These two protein chains interact to form a complex.

Contacts between the two chains:
Residue P176 in the second protein contacts residue P107 in the first protein (closest heavy-atom distance 3.4 Å).
Residue C55 in the second protein interacts with residue W99 in the first protein (closest heavy-atom distance 3.6 Å).
Residue K96 in the second protein contacts residue Y56 in the first protein (closest heavy-atom distance 3.6 Å).
Residue F17 in the second protein is in contact with residue I75 in the first protein (closest heavy-atom distance 3.2 Å).
Residue L180 in the second protein interacts with residue R105 in the first protein (closest heavy-atom distance 3.3 Å).
Residue A511 in the second protein contacts residue L58 in the first protein (closest heavy-atom distance 3.5 Å).
Residue Q59 in the second protein contacts residue W99 in the first protein (closest heavy-atom distance 3.6 Å).
Residue D231 in the second protein contacts residue R104 in the first protein (closest heavy-atom distance 3.0 Å).
Residue I514 in the second protein contacts residue K61 in the first protein (closest heavy-atom distance 3.6 Å).
Residue R466 in the second protein contacts residue S88 in the first protein (closest heavy-atom distance 3.2 Å).
Residue N113 in the second protein interacts with residue Y73 in the first protein (closest heavy-atom distance 3.3 Å).
Residue N507 in the second protein contacts residue L58 in the first protein (closest heavy-atom distance 3.4 Å).
Residue R450 in the second protein is in contact with residue R65 in the first protein (closest heavy-atom distance 3.1 Å).
Residue Y75 in the second protein is in contact with residue M110 in the first protein (closest heavy-atom distance 3.3 Å).
Residue G18 in the second protein interacts with residue F74 in the first protein (closest heavy-atom distance 3.5 Å).
Residue F358 in the second protein contacts residue Y43 in the first protein (closest heavy-atom distance 3.4 Å).
Residue R466 in the second protein is in contact with residue M92 in the first protein (closest heavy-atom distance 3.4 Å).
Residue P89 in the second protein is in contact with residue K61 in the first protein (closest heavy-atom distance 3.7 Å).
Residue L112 in the second protein interacts with residue T67 in the first protein (closest heavy-atom distance 3.7 Å).
Residue L54 in the second protein is in contact with residue M110 in the first protein (closest heavy-atom distance 3.7 Å).
Residue P176 in the second protein contacts residue R108 in the first protein (closest heavy-atom distance 2.7 Å).
Residue L112 in the second protein contacts residue L64 in the first protein (closest heavy-atom distance 3.7 Å).
Residue L112 in the second protein is in contact with residue M71 in the first protein (closest heavy-atom distance 3.4 Å).
Residue P178 in the second protein contacts residue R104 in the first protein (closest heavy-atom distance 3.3 Å).
Residue K51 in the second protein interacts with residue E109 in the first protein (closest heavy-atom distance 3.6 Å).
Residue D510 in the second protein contacts residue R65 in the first protein (closest heavy-atom distance 3.1 Å).
Residue K51 in the second protein interacts with residue M110 in the first protein (closest heavy-atom distance 3.5 Å).
Residue E513 in the second protein interacts with residue K61 in the first protein (closest heavy-atom distance 3.4 Å).
Residue K115 in the second protein contacts residue R105 in the first protein (closest heavy-atom distance 3.4 Å).
Residue P161 in the second protein interacts with residue R105 in the first protein (closest heavy-atom distance 2.9 Å).
Residue R357 in the second protein contacts residue Y43 in the first protein (closest heavy-atom distance 3.6 Å).
Residue N507 in the second protein interacts with residue Q62 in the first protein (closest heavy-atom distance 2.4 Å).
Residue E104 in the second protein contacts residue Y56 in the first protein (closest heavy-atom distance 2.4 Å).
Residue Y234 in the second protein interacts with residue R105 in the first protein (closest heavy-atom distance 3.6 Å).
Residue F17 in the second protein interacts with residue F74 in the first protein (closest heavy-atom distance 3.3 Å).
Residue P178 in the second protein interacts with residue R105 in the first protein (closest heavy-atom distance 3.7 Å).
Residue Q59 in the second protein contacts residue Y73 in the first protein (closest heavy-atom distance 3.5 Å).
Residue Y93 in the second protein interacts with residue G53 in the first protein (closest heavy-atom distance 3.3 Å).
Residue I20 in the second protein interacts with residue I75 in the first protein (closest heavy-atom distance 3.7 Å).
Residue C55 in the second protein contacts residue L106 in the first protein (closest heavy-atom distance 3.6 Å).
Residue L36 in the second protein interacts with residue M110 in the first protein (closest heavy-atom distance 3.7 Å).
Residue E513 in the second protein is in contact with residue R65 in the first protein (closest heavy-atom distance 3.6 Å).
Residue E356 in the second protein interacts with residue V46 in the first protein (closest heavy-atom distance 3.3 Å).
Residue D510 in the second protein interacts with residue L58 in the first protein (closest heavy-atom distance 3.7 Å).
Residue G359 in the second protein contacts residue Y43 in the first protein (closest heavy-atom distance 3.3 Å).
Residue S512 in the second protein contacts residue L48 in the first protein (closest heavy-atom distance 3.6 Å).
Residue Y65 in the second protein contacts residue P107 in the first protein (closest heavy-atom distance 3.6 Å).
Residue C160 in the second protein is in contact with residue R105 in the first protein (closest heavy-atom distance 3.5 Å).
Residue I514 in the second protein contacts residue M57 in the first protein (closest heavy-atom distance 3.6 Å).
Residue P89 in the second protein contacts residue M57 in the first protein (closest heavy-atom distance 3.7 Å).
Residue H16 in the second protein is in contact with residue M68 in the first protein (closest heavy-atom distance 3.5 Å).
Residue Y65 in the second protein contacts residue R105 in the first protein (closest heavy-atom distance 2.4 Å).
Residue N113 in the second protein contacts residue M71 in the first protein (closest heavy-atom distance 3.4 Å).
Residue L36 in the second protein contacts residue E109 in the first protein (closest heavy-atom distance 3.7 Å).
Residue H60 in the second protein is in contact with residue Y73 in the first protein (closest heavy-atom distance 3.6 Å).
Residue V56 in the second protein contacts residue Y73 in the first protein (closest heavy-atom distance 3.3 Å).
Residue K51 in the second protein contacts residue M111 in the first protein (closest heavy-atom distance 3.4 Å).
Residue Y234 in the second protein interacts with residue D102 in the first protein (closest heavy-atom distance 3.1 Å).
Residue Q515 in the second protein contacts residue K49 in the first protein (closest heavy-atom distance 2.6 Å).
Residue E15 in the second protein contacts residue R65 in the first protein (closest heavy-atom distance 3.4 Å).

Sequence of the first protein:
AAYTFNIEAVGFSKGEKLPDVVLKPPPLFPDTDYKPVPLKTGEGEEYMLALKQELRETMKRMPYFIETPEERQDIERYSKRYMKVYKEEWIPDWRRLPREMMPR

Sequence of the second protein:
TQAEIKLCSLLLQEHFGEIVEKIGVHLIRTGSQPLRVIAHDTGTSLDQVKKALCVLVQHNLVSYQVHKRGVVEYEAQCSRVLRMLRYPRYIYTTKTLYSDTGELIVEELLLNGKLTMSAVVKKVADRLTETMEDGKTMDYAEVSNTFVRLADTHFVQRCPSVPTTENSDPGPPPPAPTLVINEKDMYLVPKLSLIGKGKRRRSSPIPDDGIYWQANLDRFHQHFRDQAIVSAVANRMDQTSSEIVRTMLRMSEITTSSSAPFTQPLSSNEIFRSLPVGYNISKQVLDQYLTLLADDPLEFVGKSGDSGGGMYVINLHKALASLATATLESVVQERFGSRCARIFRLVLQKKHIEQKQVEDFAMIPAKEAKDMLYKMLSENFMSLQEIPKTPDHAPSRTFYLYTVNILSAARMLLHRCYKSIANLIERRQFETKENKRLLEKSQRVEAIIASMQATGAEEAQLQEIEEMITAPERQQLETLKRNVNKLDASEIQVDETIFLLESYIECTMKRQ